Sequence of the second protein:
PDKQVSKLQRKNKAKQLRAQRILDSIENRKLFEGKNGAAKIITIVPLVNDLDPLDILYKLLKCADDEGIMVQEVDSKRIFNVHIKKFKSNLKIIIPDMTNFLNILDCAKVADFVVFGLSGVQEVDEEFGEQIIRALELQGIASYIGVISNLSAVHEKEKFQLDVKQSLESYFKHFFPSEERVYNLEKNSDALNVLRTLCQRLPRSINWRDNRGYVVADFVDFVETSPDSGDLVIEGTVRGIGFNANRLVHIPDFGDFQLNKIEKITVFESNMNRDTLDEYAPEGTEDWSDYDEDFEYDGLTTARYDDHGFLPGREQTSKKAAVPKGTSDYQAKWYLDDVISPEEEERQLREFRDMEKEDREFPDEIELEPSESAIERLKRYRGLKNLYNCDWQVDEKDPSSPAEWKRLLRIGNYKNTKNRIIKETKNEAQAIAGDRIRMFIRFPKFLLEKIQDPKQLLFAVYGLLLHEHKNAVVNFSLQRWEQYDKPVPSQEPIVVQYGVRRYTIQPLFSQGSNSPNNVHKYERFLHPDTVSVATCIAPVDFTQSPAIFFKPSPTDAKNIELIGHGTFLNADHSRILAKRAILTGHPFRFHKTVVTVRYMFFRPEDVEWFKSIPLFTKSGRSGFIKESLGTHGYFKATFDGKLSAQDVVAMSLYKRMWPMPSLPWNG

Sequence of the first protein:
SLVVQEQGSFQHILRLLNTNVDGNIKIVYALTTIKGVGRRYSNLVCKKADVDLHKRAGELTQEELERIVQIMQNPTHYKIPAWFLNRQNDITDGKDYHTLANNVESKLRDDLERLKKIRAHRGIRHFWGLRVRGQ

Interface contacts:
Residue K394 in the second protein interacts with residue R120 in the first protein (closest heavy-atom distance 4.6 Å).
Residue W403 in the second protein contacts residue K117 in the first protein (closest heavy-atom distance 4.4 Å).
Residue P393 in the second protein interacts with residue R120 in the first protein (closest heavy-atom distance 3.4 Å).
Residue V408 in the second protein interacts with residue V133 in the first protein (closest heavy-atom distance 4.5 Å).
Residue L405 in the second protein is in contact with residue I125 in the first protein (closest heavy-atom distance 3.7 Å).
Residue W403 in the second protein contacts residue W129 in the first protein (closest heavy-atom distance 3.6 Å).
Residue D406 in the second protein is in contact with residue W129 in the first protein (closest heavy-atom distance 3.9 Å).
Residue V408 in the second protein contacts residue W129 in the first protein (closest heavy-atom distance 4.1 Å).
Residue Y404 in the second protein contacts residue I125 in the first protein (closest heavy-atom distance 3.6 Å).
Residue D407 in the second protein is in contact with residue R132 in the first protein (closest heavy-atom distance 3.2 Å).
Residue W403 in the second protein is in contact with residue R126 in the first protein (closest heavy-atom distance 4.4 Å).

This data describes a binding interaction between two proteins.